The following describes two proteins that form a bound complex.

Sequence of chain B:
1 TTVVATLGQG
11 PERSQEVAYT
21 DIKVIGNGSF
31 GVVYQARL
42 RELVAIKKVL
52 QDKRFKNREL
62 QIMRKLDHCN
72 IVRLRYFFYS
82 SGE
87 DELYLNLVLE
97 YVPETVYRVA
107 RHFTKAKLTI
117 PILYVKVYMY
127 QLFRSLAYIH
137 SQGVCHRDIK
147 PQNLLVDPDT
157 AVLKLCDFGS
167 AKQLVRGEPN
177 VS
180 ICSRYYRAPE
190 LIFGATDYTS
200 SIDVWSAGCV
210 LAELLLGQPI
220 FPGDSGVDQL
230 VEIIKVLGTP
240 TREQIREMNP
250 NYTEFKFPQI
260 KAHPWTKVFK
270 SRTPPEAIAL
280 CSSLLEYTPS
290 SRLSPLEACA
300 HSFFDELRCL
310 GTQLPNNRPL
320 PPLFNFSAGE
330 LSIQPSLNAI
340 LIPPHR

Sequence of chain A:
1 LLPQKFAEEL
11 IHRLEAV

Interface contacts:
Residue I233 in chain B contacts residue L10 in chain A (closest heavy-atom distance 4.5 Å).
Residue Y251 in chain B interacts with residue L2 in chain A (closest heavy-atom distance 4.5 Å).
Residue L229 in chain B is in contact with residue F6 in chain A (closest heavy-atom distance 3.8 Å).
Residue V226 in chain B is in contact with residue F6 in chain A (closest heavy-atom distance 4.2 Å).
Residue F256 in chain B contacts residue L14 in chain A (closest heavy-atom distance 4.3 Å).
Residue F256 in chain B interacts with residue A7 in chain A (closest heavy-atom distance 3.8 Å).
Residue P257 in chain B contacts residue I11 in chain A (closest heavy-atom distance 3.7 Å).
Residue F254 in chain B is in contact with residue A7 in chain A (closest heavy-atom distance 3.6 Å).
Residue V230 in chain B interacts with residue L14 in chain A (closest heavy-atom distance 4.2 Å).
Residue V226 in chain B contacts residue E9 in chain A (closest heavy-atom distance 3.4 Å).
Residue Y251 in chain B contacts residue L1 in chain A (closest heavy-atom distance 4.6 Å).
Residue K234 in chain B is in contact with residue V17 in chain A (closest heavy-atom distance 4.0 Å).
Residue K255 in chain B contacts residue I11 in chain A (closest heavy-atom distance 3.6 Å).
Residue P257 in chain B interacts with residue E15 in chain A (closest heavy-atom distance 3.9 Å).
Residue F256 in chain B interacts with residue L10 in chain A (closest heavy-atom distance 3.6 Å).
Residue I191 in chain B is in contact with residue F6 in chain A (closest heavy-atom distance 3.7 Å).
Residue I259 in chain B interacts with residue V17 in chain A (closest heavy-atom distance 4.3 Å).
Residue V230 in chain B is in contact with residue L10 in chain A (closest heavy-atom distance 3.9 Å).
Residue G225 in chain B contacts residue F6 in chain A (closest heavy-atom distance 4.9 Å).
Residue F192 in chain B interacts with residue L10 in chain A (closest heavy-atom distance 4.1 Å).
Residue F254 in chain B interacts with residue I11 in chain A (closest heavy-atom distance 4.6 Å).
Residue V226 in chain B is in contact with residue R13 in chain A (closest heavy-atom distance 3.9 Å).
Residue L229 in chain B is in contact with residue L10 in chain A (closest heavy-atom distance 4.0 Å).
Residue T238 in chain B contacts residue L14 in chain A (closest heavy-atom distance 4.8 Å).
Residue Y251 in chain B contacts residue A7 in chain A (closest heavy-atom distance 4.2 Å).
Residue D227 in chain B is in contact with residue R13 in chain A (closest heavy-atom distance 4.0 Å).
Residue I259 in chain B is in contact with residue L14 in chain A (closest heavy-atom distance 3.9 Å).
Residue F254 in chain B is in contact with residue Q4 in chain A (closest heavy-atom distance 3.8 Å).
Residue I233 in chain B interacts with residue L14 in chain A (closest heavy-atom distance 3.7 Å).
Residue F192 in chain B contacts residue F6 in chain A (closest heavy-atom distance 3.9 Å).
Residue S224 in chain B is in contact with residue R13 in chain A (closest heavy-atom distance 3.8 Å).
Residue V230 in chain B interacts with residue V17 in chain A (closest heavy-atom distance 4.1 Å).
Residue D223 in chain B contacts residue R13 in chain A (closest heavy-atom distance 4.2 Å).
Residue N250 in chain B interacts with residue P3 in chain A (closest heavy-atom distance 4.1 Å).
Residue F256 in chain B is in contact with residue I11 in chain A (closest heavy-atom distance 3.5 Å).
Residue Y251 in chain B contacts residue F6 in chain A (closest heavy-atom distance 3.4 Å).
Residue P257 in chain B is in contact with residue L14 in chain A (closest heavy-atom distance 3.8 Å).
Residue V226 in chain B interacts with residue L10 in chain A (closest heavy-atom distance 3.7 Å).
Residue F254 in chain B is in contact with residue P3 in chain A (closest heavy-atom distance 3.8 Å).
Residue V230 in chain B is in contact with residue R13 in chain A (closest heavy-atom distance 3.7 Å).
Residue Y251 in chain B is in contact with residue P3 in chain A (closest heavy-atom distance 3.3 Å).